Interface contacts:
Residue L847 in the second protein interacts with residue T265 in the first protein (closest heavy-atom distance 4.6 Å).
Residue F758 in the second protein is in contact with residue T222 in the first protein (closest heavy-atom distance 3.3 Å).
Residue R741 in the second protein is in contact with residue Y274 in the first protein (closest heavy-atom distance 3.8 Å).
Residue R741 in the second protein is in contact with residue R269 in the first protein (closest heavy-atom distance 3.7 Å).
Residue V895 in the second protein contacts residue K258 in the first protein (closest heavy-atom distance 3.1 Å).
Residue L847 in the second protein contacts residue T238 in the first protein (closest heavy-atom distance 4.1 Å).
Residue D894 in the second protein contacts residue K258 in the first protein (closest heavy-atom distance 4.5 Å).
Residue G812 in the second protein contacts residue F237 in the first protein (closest heavy-atom distance 4.6 Å).
Residue F759 in the second protein interacts with residue L234 in the first protein (closest heavy-atom distance 3.8 Å).
Residue L847 in the second protein interacts with residue V266 in the first protein (closest heavy-atom distance 4.0 Å).
Residue L847 in the second protein is in contact with residue R269 in the first protein (closest heavy-atom distance 4.4 Å).
Residue F759 in the second protein contacts residue T222 in the first protein (closest heavy-atom distance 4.6 Å).
Residue F813 in the second protein contacts residue F237 in the first protein (closest heavy-atom distance 3.2 Å).
Residue S851 in the second protein is in contact with residue M242 in the first protein (closest heavy-atom distance 3.7 Å).
Residue F813 in the second protein contacts residue Y181 in the first protein (closest heavy-atom distance 4.2 Å).
Residue F758 in the second protein contacts residue R221 in the first protein (closest heavy-atom distance 3.6 Å).
Residue F813 in the second protein is in contact with residue I240 in the first protein (closest heavy-atom distance 3.6 Å).
Residue A843 in the second protein contacts residue R273 in the first protein (closest heavy-atom distance 4.5 Å).
Residue F855 in the second protein interacts with residue S249 in the first protein (closest heavy-atom distance 3.7 Å).
Residue F759 in the second protein interacts with residue R221 in the first protein (closest heavy-atom distance 4.0 Å).
Residue L852 in the second protein contacts residue E245 in the first protein (closest heavy-atom distance 3.4 Å).
Residue Q761 in the second protein contacts residue K271 in the first protein (closest heavy-atom distance 3.3 Å).
Residue F759 in the second protein contacts residue R223 in the first protein (closest heavy-atom distance 4.6 Å).
Residue F758 in the second protein contacts residue R223 in the first protein (closest heavy-atom distance 3.3 Å).
Residue L847 in the second protein is in contact with residue L270 in the first protein (closest heavy-atom distance 4.0 Å).
Residue F759 in the second protein is in contact with residue A173 in the first protein (closest heavy-atom distance 4.5 Å).
Residue F813 in the second protein is in contact with residue R244 in the first protein (closest heavy-atom distance 3.1 Å).
Residue Q761 in the second protein contacts residue L270 in the first protein (closest heavy-atom distance 4.5 Å).
Residue D846 in the second protein is in contact with residue R269 in the first protein (closest heavy-atom distance 4.0 Å).
Residue F758 in the second protein is in contact with residue N218 in the first protein (closest heavy-atom distance 4.5 Å).
Residue S841 in the second protein contacts residue Y274 in the first protein (closest heavy-atom distance 3.9 Å).
Residue L847 in the second protein interacts with residue M242 in the first protein (closest heavy-atom distance 3.6 Å).
Residue S841 in the second protein contacts residue R273 in the first protein (closest heavy-atom distance 4.0 Å).
Residue R741 in the second protein contacts residue E272 in the first protein (closest heavy-atom distance 2.8 Å).
Residue L737 in the second protein is in contact with residue R269 in the first protein (closest heavy-atom distance 2.9 Å).
Residue R850 in the second protein contacts residue N262 in the first protein (closest heavy-atom distance 3.4 Å).
Residue A843 in the second protein interacts with residue E272 in the first protein (closest heavy-atom distance 3.3 Å).
Residue N853 in the second protein is in contact with residue E245 in the first protein (closest heavy-atom distance 3.1 Å).
Residue F759 in the second protein interacts with residue G235 in the first protein (closest heavy-atom distance 3.6 Å).
Residue L762 in the second protein interacts with residue G235 in the first protein (closest heavy-atom distance 4.1 Å).
Residue A843 in the second protein is in contact with residue Y274 in the first protein (closest heavy-atom distance 3.7 Å).
Residue E814 in the second protein interacts with residue F237 in the first protein (closest heavy-atom distance 4.0 Å).
Residue R850 in the second protein interacts with residue T265 in the first protein (closest heavy-atom distance 3.4 Å).
Residue A843 in the second protein interacts with residue R269 in the first protein (closest heavy-atom distance 3.5 Å).
Residue L737 in the second protein interacts with residue E272 in the first protein (closest heavy-atom distance 4.3 Å).
Residue S851 in the second protein interacts with residue R241 in the first protein (closest heavy-atom distance 2.7 Å).
Residue D738 in the second protein is in contact with residue R269 in the first protein (closest heavy-atom distance 3.4 Å).
Residue S851 in the second protein interacts with residue E245 in the first protein (closest heavy-atom distance 2.9 Å).
Residue L847 in the second protein contacts residue R241 in the first protein (closest heavy-atom distance 4.4 Å).
Residue Q761 in the second protein contacts residue H239 in the first protein (closest heavy-atom distance 3.2 Å).
Residue F855 in the second protein interacts with residue V248 in the first protein (closest heavy-atom distance 4.0 Å).
Residue F855 in the second protein interacts with residue L252 in the first protein (closest heavy-atom distance 3.7 Å).
Residue S815 in the second protein is in contact with residue R241 in the first protein (closest heavy-atom distance 3.6 Å).
Residue R850 in the second protein interacts with residue E245 in the first protein (closest heavy-atom distance 3.6 Å).
Residue F758 in the second protein interacts with residue E217 in the first protein (closest heavy-atom distance 3.7 Å).
Residue L762 in the second protein contacts residue H239 in the first protein (closest heavy-atom distance 4.5 Å).
Residue S815 in the second protein interacts with residue F237 in the first protein (closest heavy-atom distance 4.1 Å).
Residue F813 in the second protein is in contact with residue E183 in the first protein (closest heavy-atom distance 4.0 Å).
Residue L762 in the second protein is in contact with residue G236 in the first protein (closest heavy-atom distance 3.5 Å).
Residue L762 in the second protein interacts with residue D179 in the first protein (closest heavy-atom distance 3.3 Å).

The following describes two proteins that form a bound complex.

Sequence of the first protein:
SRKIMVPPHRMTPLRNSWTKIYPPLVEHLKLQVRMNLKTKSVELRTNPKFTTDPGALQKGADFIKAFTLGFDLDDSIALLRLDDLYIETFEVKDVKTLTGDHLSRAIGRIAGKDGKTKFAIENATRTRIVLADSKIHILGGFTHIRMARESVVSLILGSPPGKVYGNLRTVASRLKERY

Sequence of the second protein:
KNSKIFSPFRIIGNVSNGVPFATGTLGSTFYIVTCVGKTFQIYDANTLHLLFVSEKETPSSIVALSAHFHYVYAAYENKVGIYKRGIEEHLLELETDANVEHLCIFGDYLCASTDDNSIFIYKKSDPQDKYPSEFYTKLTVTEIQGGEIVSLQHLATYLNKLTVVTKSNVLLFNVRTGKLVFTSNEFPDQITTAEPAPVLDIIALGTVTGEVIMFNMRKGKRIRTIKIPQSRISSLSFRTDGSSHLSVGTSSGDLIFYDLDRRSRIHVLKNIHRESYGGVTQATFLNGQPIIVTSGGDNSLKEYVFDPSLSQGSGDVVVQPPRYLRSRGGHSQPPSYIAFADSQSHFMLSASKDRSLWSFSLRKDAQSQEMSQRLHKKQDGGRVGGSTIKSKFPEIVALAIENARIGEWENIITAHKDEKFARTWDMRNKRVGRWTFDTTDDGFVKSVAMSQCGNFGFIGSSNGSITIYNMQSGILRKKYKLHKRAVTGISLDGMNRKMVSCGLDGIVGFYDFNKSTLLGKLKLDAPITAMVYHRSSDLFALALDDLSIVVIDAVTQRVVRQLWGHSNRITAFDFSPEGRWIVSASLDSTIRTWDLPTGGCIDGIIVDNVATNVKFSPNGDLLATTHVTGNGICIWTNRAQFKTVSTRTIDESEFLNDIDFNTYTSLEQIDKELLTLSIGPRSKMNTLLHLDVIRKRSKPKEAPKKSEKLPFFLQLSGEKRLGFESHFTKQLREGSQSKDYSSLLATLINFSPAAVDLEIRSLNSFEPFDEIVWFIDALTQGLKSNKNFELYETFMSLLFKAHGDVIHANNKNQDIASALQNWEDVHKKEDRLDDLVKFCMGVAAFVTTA